The following describes two proteins that form a bound complex.

Sequence of the second protein:
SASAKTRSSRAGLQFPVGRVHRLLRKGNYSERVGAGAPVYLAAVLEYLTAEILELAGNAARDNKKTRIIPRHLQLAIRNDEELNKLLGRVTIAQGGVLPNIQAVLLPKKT

Contacts between the two chains:
Residue E82 in the second protein contacts residue R67 in the first protein (closest heavy-atom distance 3.6 Å).
Residue E51 in the second protein contacts residue R63 in the first protein (closest heavy-atom distance 4.6 Å).
Residue L83 in the second protein contacts residue R63 in the first protein (closest heavy-atom distance 4.1 Å).
Residue Y47 in the second protein contacts residue R57 in the first protein (closest heavy-atom distance 3.6 Å).
Residue E81 in the second protein interacts with residue R67 in the first protein (closest heavy-atom distance 2.5 Å).
Residue Y47 in the second protein contacts residue S59 in the first protein (closest heavy-atom distance 4.5 Å).
Residue E51 in the second protein interacts with residue R57 in the first protein (closest heavy-atom distance 4.0 Å).
Residue A50 in the second protein contacts residue R57 in the first protein (closest heavy-atom distance 4.7 Å).
Residue E82 in the second protein is in contact with residue R63 in the first protein (closest heavy-atom distance 3.1 Å).
Residue Y47 in the second protein interacts with residue R63 in the first protein (closest heavy-atom distance 4.1 Å).
Residue D80 in the second protein interacts with residue R63 in the first protein (closest heavy-atom distance 2.8 Å).
Residue E54 in the second protein contacts residue R57 in the first protein (closest heavy-atom distance 4.5 Å).

Sequence of the first protein:
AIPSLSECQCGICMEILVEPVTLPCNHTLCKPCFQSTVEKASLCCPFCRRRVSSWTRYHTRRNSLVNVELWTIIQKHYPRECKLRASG